Sequence of chain B:
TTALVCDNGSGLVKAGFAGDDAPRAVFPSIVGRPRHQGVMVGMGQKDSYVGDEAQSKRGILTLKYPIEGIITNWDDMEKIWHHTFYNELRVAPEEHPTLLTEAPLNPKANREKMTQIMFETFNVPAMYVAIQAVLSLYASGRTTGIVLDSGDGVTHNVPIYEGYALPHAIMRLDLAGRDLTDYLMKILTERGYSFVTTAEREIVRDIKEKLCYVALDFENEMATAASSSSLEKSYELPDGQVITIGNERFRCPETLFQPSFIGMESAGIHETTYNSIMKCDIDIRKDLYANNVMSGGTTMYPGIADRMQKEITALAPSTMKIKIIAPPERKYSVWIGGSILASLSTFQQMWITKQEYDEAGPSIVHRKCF

The following describes two proteins that form a bound complex.

Sequence of chain A:
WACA

Contacts between the two chains:
Residue I248 in chain B interacts with residue A3 in chain A (closest heavy-atom distance 4.1 Å).
Residue Q246 in chain B is in contact with residue A3 in chain A (closest heavy-atom distance 4.5 Å).
Residue Y198 in chain B interacts with residue A3 in chain A (closest heavy-atom distance 3.5 Å).
Residue S199 in chain B contacts residue A3 in chain A (closest heavy-atom distance 2.9 Å).
Residue T194 in chain B is in contact with residue W1 in chain A (closest heavy-atom distance 3.8 Å).
Residue F200 in chain B interacts with residue A3 in chain A (closest heavy-atom distance 4.5 Å).
Residue S199 in chain B is in contact with residue W1 in chain A (closest heavy-atom distance 3.6 Å).
Residue Y198 in chain B interacts with residue W1 in chain A (closest heavy-atom distance 4.4 Å).
Residue G197 in chain B interacts with residue W1 in chain A (closest heavy-atom distance 3.6 Å).
Residue G197 in chain B is in contact with residue A3 in chain A (closest heavy-atom distance 3.2 Å).
Residue S199 in chain B is in contact with residue C5 in chain A (closest heavy-atom distance 4.9 Å).
Residue L242 in chain B interacts with residue A3 in chain A (closest heavy-atom distance 4.0 Å).